Sequence of protein 1:
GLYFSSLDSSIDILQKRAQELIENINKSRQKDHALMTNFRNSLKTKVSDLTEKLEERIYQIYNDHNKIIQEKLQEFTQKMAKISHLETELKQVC

Interface contacts:
Residue M39 in protein 1 contacts residue E58 in protein 2 (closest heavy-atom distance 4.4 Å).
Residue I14 in protein 1 contacts residue M83 in protein 2 (closest heavy-atom distance 3.5 Å).
Residue D35 in protein 1 is in contact with residue Y65 in protein 2 (closest heavy-atom distance 3.0 Å).
Residue I72 in protein 1 is in contact with residue I28 in protein 2 (closest heavy-atom distance 4.2 Å).
Residue L46 in protein 1 is in contact with residue V50 in protein 2 (closest heavy-atom distance 4.7 Å).
Residue E58 in protein 1 contacts residue R43 in protein 2 (closest heavy-atom distance 3.1 Å).
Residue I86 in protein 1 is in contact with residue I14 in protein 2 (closest heavy-atom distance 3.9 Å).
Residue F7 in protein 1 is in contact with residue K94 in protein 2 (closest heavy-atom distance 3.6 Å).
Residue T54 in protein 1 interacts with residue K47 in protein 2 (closest heavy-atom distance 4.0 Å).
Residue F7 in protein 1 interacts with residue C97 in protein 2 (closest heavy-atom distance 4.1 Å).
Residue E90 in protein 1 interacts with residue L10 in protein 2 (closest heavy-atom distance 3.9 Å).
Residue Y65 in protein 1 interacts with residue D35 in protein 2 (closest heavy-atom distance 2.6 Å).
Residue D11 in protein 1 interacts with residue E90 in protein 2 (closest heavy-atom distance 2.6 Å).
Residue Y65 in protein 1 contacts residue R32 in protein 2 (closest heavy-atom distance 3.7 Å).
Residue F79 in protein 1 interacts with residue A21 in protein 2 (closest heavy-atom distance 3.6 Å).
Residue I14 in protein 1 contacts residue E90 in protein 2 (closest heavy-atom distance 4.1 Å).
Residue T54 in protein 1 contacts residue R43 in protein 2 (closest heavy-atom distance 3.8 Å).
Residue I72 in protein 1 interacts with residue R32 in protein 2 (closest heavy-atom distance 3.7 Å).
Residue L10 in protein 1 interacts with residue E90 in protein 2 (closest heavy-atom distance 3.4 Å).
Residue F79 in protein 1 interacts with residue Q18 in protein 2 (closest heavy-atom distance 4.7 Å).
Residue R43 in protein 1 interacts with residue E55 in protein 2 (closest heavy-atom distance 4.0 Å).
Residue N69 in protein 1 interacts with residue R32 in protein 2 (closest heavy-atom distance 2.7 Å).
Residue H68 in protein 1 interacts with residue R32 in protein 2 (closest heavy-atom distance 4.1 Å).
Residue Q18 in protein 1 interacts with residue M83 in protein 2 (closest heavy-atom distance 4.7 Å).
Residue R43 in protein 1 contacts residue E58 in protein 2 (closest heavy-atom distance 3.2 Å).
Residue A21 in protein 1 is in contact with residue F79 in protein 2 (closest heavy-atom distance 3.6 Å).
Residue E90 in protein 1 is in contact with residue I14 in protein 2 (closest heavy-atom distance 4.6 Å).
Residue R32 in protein 1 interacts with residue I72 in protein 2 (closest heavy-atom distance 3.6 Å).
Residue F7 in protein 1 contacts residue L93 in protein 2 (closest heavy-atom distance 3.6 Å).
Residue E90 in protein 1 contacts residue F7 in protein 2 (closest heavy-atom distance 4.0 Å).
Residue E58 in protein 1 is in contact with residue M39 in protein 2 (closest heavy-atom distance 4.3 Å).
Residue R32 in protein 1 contacts residue N69 in protein 2 (closest heavy-atom distance 2.2 Å).
Residue T54 in protein 1 is in contact with residue L46 in protein 2 (closest heavy-atom distance 4.1 Å).
Residue L76 in protein 1 contacts residue I25 in protein 2 (closest heavy-atom distance 4.3 Å).
Residue R43 in protein 1 contacts residue S51 in protein 2 (closest heavy-atom distance 3.0 Å).
Residue L17 in protein 1 is in contact with residue M83 in protein 2 (closest heavy-atom distance 3.9 Å).
Residue S51 in protein 1 is in contact with residue K47 in protein 2 (closest heavy-atom distance 3.8 Å).
Residue K94 in protein 1 is in contact with residue F7 in protein 2 (closest heavy-atom distance 4.4 Å).
Residue R43 in protein 1 interacts with residue T54 in protein 2 (closest heavy-atom distance 3.2 Å).
Residue M83 in protein 1 is in contact with residue I14 in protein 2 (closest heavy-atom distance 4.7 Å).
Residue E90 in protein 1 contacts residue D11 in protein 2 (closest heavy-atom distance 2.3 Å).
Residue R32 in protein 1 interacts with residue Y65 in protein 2 (closest heavy-atom distance 4.5 Å).
Residue L17 in protein 1 contacts residue F79 in protein 2 (closest heavy-atom distance 4.0 Å).
Residue H36 in protein 1 is in contact with residue Y65 in protein 2 (closest heavy-atom distance 4.8 Å).
Residue I28 in protein 1 contacts residue I72 in protein 2 (closest heavy-atom distance 3.9 Å).
Residue M83 in protein 1 interacts with residue Q18 in protein 2 (closest heavy-atom distance 3.8 Å).
Residue R32 in protein 1 interacts with residue H68 in protein 2 (closest heavy-atom distance 4.3 Å).
Residue V50 in protein 1 interacts with residue L46 in protein 2 (closest heavy-atom distance 4.3 Å).
Residue L93 in protein 1 contacts residue F7 in protein 2 (closest heavy-atom distance 3.5 Å).
Residue I25 in protein 1 is in contact with residue L76 in protein 2 (closest heavy-atom distance 4.0 Å).
Residue V50 in protein 1 interacts with residue V50 in protein 2 (closest heavy-atom distance 4.3 Å).
Residue F7 in protein 1 interacts with residue E90 in protein 2 (closest heavy-atom distance 3.6 Å).
Residue C97 in protein 1 contacts residue F7 in protein 2 (closest heavy-atom distance 4.5 Å).
Residue I14 in protein 1 is in contact with residue I86 in protein 2 (closest heavy-atom distance 3.8 Å).
Residue L46 in protein 1 is in contact with residue T54 in protein 2 (closest heavy-atom distance 3.1 Å).
Residue D11 in protein 1 is in contact with residue K94 in protein 2 (closest heavy-atom distance 3.6 Å).
Residue M83 in protein 1 is in contact with residue L17 in protein 2 (closest heavy-atom distance 4.0 Å).
Residue M39 in protein 1 is in contact with residue I61 in protein 2 (closest heavy-atom distance 3.6 Å).
Residue F79 in protein 1 interacts with residue L17 in protein 2 (closest heavy-atom distance 4.0 Å).
Residue K94 in protein 1 contacts residue D11 in protein 2 (closest heavy-atom distance 4.1 Å).

Sequence of protein 2:
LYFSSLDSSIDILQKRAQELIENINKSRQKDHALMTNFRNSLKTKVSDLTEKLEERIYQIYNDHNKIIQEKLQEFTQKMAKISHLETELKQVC

These two protein chains interact to form a complex.